Contacts between the two chains:
Residue T208 in the second protein is in contact with residue Y37 in the first protein (closest heavy-atom distance 3.5 Å).
Residue W213 in the second protein is in contact with residue F32 in the first protein (closest heavy-atom distance 2.7 Å).
Residue R214 in the second protein contacts residue F32 in the first protein (closest heavy-atom distance 4.8 Å).
Residue V207 in the second protein is in contact with residue A36 in the first protein (closest heavy-atom distance 4.6 Å).
Residue L245 in the second protein contacts residue Y37 in the first protein (closest heavy-atom distance 3.9 Å).
Residue V207 in the second protein is in contact with residue Y37 in the first protein (closest heavy-atom distance 4.9 Å).
Residue C212 in the second protein interacts with residue F32 in the first protein (closest heavy-atom distance 3.2 Å).
Residue T208 in the second protein is in contact with residue A36 in the first protein (closest heavy-atom distance 3.6 Å).
Residue M210 in the second protein is in contact with residue Y37 in the first protein (closest heavy-atom distance 3.3 Å).
Residue L238 in the second protein is in contact with residue Y29 in the first protein (closest heavy-atom distance 3.7 Å).
Residue R214 in the second protein is in contact with residue V31 in the first protein (closest heavy-atom distance 4.2 Å).
Residue M276 in the second protein contacts residue A35 in the first protein (closest heavy-atom distance 3.8 Å).
Residue Q269 in the second protein is in contact with residue T33 in the first protein (closest heavy-atom distance 4.8 Å).
Residue T208 in the second protein contacts residue P39 in the first protein (closest heavy-atom distance 4.7 Å).
Residue I262 in the second protein is in contact with residue T28 in the first protein (closest heavy-atom distance 3.5 Å).
Residue S265 in the second protein contacts residue F32 in the first protein (closest heavy-atom distance 3.9 Å).
Residue I262 in the second protein is in contact with residue Y29 in the first protein (closest heavy-atom distance 3.8 Å).
Residue V207 in the second protein interacts with residue N34 in the first protein (closest heavy-atom distance 2.8 Å).
Residue R211 in the second protein is in contact with residue T33 in the first protein (closest heavy-atom distance 4.3 Å).
Residue T216 in the second protein interacts with residue Y29 in the first protein (closest heavy-atom distance 4.5 Å).
Residue W213 in the second protein is in contact with residue V31 in the first protein (closest heavy-atom distance 3.5 Å).
Residue V215 in the second protein is in contact with residue F32 in the first protein (closest heavy-atom distance 4.2 Å).
Residue V215 in the second protein is in contact with residue G30 in the first protein (closest heavy-atom distance 3.0 Å).
Residue R211 in the second protein is in contact with residue F32 in the first protein (closest heavy-atom distance 4.7 Å).
Residue W213 in the second protein interacts with residue T33 in the first protein (closest heavy-atom distance 5.0 Å).
Residue T208 in the second protein interacts with residue N34 in the first protein (closest heavy-atom distance 4.6 Å).
Residue M210 in the second protein contacts residue N34 in the first protein (closest heavy-atom distance 2.8 Å).
Residue V215 in the second protein interacts with residue T28 in the first protein (closest heavy-atom distance 3.6 Å).
Residue C212 in the second protein contacts residue N34 in the first protein (closest heavy-atom distance 4.2 Å).
Residue T208 in the second protein contacts residue D38 in the first protein (closest heavy-atom distance 2.8 Å).
Residue C212 in the second protein contacts residue V31 in the first protein (closest heavy-atom distance 4.0 Å).
Residue W213 in the second protein is in contact with residue G30 in the first protein (closest heavy-atom distance 4.0 Å).
Residue L245 in the second protein interacts with residue P39 in the first protein (closest heavy-atom distance 3.8 Å).
Residue V272 in the second protein interacts with residue A36 in the first protein (closest heavy-atom distance 4.0 Å).
Residue R209 in the second protein interacts with residue Y37 in the first protein (closest heavy-atom distance 3.8 Å).
Residue V272 in the second protein interacts with residue N34 in the first protein (closest heavy-atom distance 3.3 Å).
Residue M276 in the second protein contacts residue A36 in the first protein (closest heavy-atom distance 3.4 Å).
Residue L275 in the second protein interacts with residue A36 in the first protein (closest heavy-atom distance 4.1 Å).
Residue R209 in the second protein is in contact with residue P41 in the first protein (closest heavy-atom distance 4.8 Å).
Residue R211 in the second protein interacts with residue Y37 in the first protein (closest heavy-atom distance 3.4 Å).
Residue Q269 in the second protein contacts residue F32 in the first protein (closest heavy-atom distance 4.2 Å).
Residue C212 in the second protein interacts with residue T33 in the first protein (closest heavy-atom distance 4.3 Å).
Residue W213 in the second protein contacts residue N34 in the first protein (closest heavy-atom distance 3.4 Å).
Residue L251 in the second protein contacts residue Y37 in the first protein (closest heavy-atom distance 3.8 Å).
Residue R214 in the second protein is in contact with residue G30 in the first protein (closest heavy-atom distance 3.2 Å).
Residue S217 in the second protein is in contact with residue Y29 in the first protein (closest heavy-atom distance 3.6 Å).
Residue V215 in the second protein contacts residue Y29 in the first protein (closest heavy-atom distance 3.7 Å).
Residue R211 in the second protein is in contact with residue N34 in the first protein (closest heavy-atom distance 3.3 Å).

Sequence of the second protein:
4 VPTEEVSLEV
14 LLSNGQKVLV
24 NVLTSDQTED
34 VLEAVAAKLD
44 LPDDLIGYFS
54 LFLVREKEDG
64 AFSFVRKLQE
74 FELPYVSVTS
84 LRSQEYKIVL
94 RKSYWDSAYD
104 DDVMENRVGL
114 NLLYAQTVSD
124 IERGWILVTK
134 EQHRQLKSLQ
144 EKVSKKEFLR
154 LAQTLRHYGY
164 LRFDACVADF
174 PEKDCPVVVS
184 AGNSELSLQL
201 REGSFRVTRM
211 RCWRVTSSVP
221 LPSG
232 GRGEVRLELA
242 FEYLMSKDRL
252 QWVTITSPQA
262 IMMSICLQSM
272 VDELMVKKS

Sequence of the first protein:
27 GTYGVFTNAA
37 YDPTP

These two protein chains interact to form a complex.